These two protein chains interact to form a complex.

Sequence of protein 2:
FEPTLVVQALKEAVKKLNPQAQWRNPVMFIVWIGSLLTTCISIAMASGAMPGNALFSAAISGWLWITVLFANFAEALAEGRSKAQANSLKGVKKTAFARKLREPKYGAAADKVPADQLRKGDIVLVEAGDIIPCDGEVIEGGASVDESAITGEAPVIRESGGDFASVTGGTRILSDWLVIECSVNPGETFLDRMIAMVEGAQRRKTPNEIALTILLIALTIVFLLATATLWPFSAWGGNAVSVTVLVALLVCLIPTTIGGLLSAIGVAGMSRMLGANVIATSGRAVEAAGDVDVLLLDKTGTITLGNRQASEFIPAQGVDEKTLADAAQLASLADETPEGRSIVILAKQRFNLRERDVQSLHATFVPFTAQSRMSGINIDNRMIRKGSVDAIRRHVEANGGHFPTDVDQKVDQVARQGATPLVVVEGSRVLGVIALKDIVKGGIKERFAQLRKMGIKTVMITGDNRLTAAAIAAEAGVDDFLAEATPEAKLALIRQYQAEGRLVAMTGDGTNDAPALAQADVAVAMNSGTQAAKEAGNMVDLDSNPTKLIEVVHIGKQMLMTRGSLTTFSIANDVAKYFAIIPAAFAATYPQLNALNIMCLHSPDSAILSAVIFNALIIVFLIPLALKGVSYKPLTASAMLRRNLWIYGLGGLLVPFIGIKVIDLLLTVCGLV

Interface contacts:
Residue A638 in protein 2 is in contact with residue I398 in protein 1 (closest heavy-atom distance 3.2 Å).
Residue W237 in protein 2 contacts residue R442 in protein 1 (closest heavy-atom distance 3.6 Å).
Residue A227 in protein 2 contacts residue L429 in protein 1 (closest heavy-atom distance 3.6 Å).
Residue V223 in protein 2 contacts residue L422 in protein 1 (closest heavy-atom distance 3.6 Å).
Residue L226 in protein 2 interacts with residue L429 in protein 1 (closest heavy-atom distance 3.4 Å).
Residue N645 in protein 2 is in contact with residue M397 in protein 1 (closest heavy-atom distance 3.6 Å).
Residue M562 in protein 2 is in contact with residue I398 in protein 1 (closest heavy-atom distance 3.2 Å).
Residue A638 in protein 2 interacts with residue T519 in protein 1 (closest heavy-atom distance 3.3 Å).
Residue D294 in protein 2 interacts with residue S516 in protein 1 (closest heavy-atom distance 3.4 Å).
Residue F224 in protein 2 contacts residue L541 in protein 1 (closest heavy-atom distance 3.6 Å).
Residue F234 in protein 2 is in contact with residue A433 in protein 1 (closest heavy-atom distance 3.6 Å).
Residue F587 in protein 2 contacts residue L549 in protein 1 (closest heavy-atom distance 3.7 Å).
Residue A212 in protein 2 interacts with residue F392 in protein 1 (closest heavy-atom distance 3.4 Å).
Residue R503 in protein 2 is in contact with residue A515 in protein 1 (closest heavy-atom distance 3.6 Å).
Residue F234 in protein 2 interacts with residue A432 in protein 1 (closest heavy-atom distance 3.5 Å).
Residue T230 in protein 2 interacts with residue L429 in protein 1 (closest heavy-atom distance 3.3 Å).
Residue E501 in protein 2 is in contact with residue A514 in protein 1 (closest heavy-atom distance 3.4 Å).
Residue R643 in protein 2 is in contact with residue L526 in protein 1 (closest heavy-atom distance 3.7 Å).
Residue W237 in protein 2 contacts residue M445 in protein 1 (closest heavy-atom distance 3.6 Å).
Residue D292 in protein 2 contacts residue R400 in protein 1 (closest heavy-atom distance 3.0 Å).
Residue Q593 in protein 2 interacts with residue L556 in protein 1 (closest heavy-atom distance 3.2 Å).
Residue G565 in protein 2 is in contact with residue M397 in protein 1 (closest heavy-atom distance 3.6 Å).
Residue L226 in protein 2 interacts with residue M430 in protein 1 (closest heavy-atom distance 3.7 Å).
Residue F234 in protein 2 is in contact with residue L549 in protein 1 (closest heavy-atom distance 3.7 Å).
Residue D292 in protein 2 is in contact with residue T401 in protein 1 (closest heavy-atom distance 3.0 Å).
Residue T230 in protein 2 is in contact with residue A433 in protein 1 (closest heavy-atom distance 3.7 Å).
Residue F234 in protein 2 contacts residue F453 in protein 1 (closest heavy-atom distance 3.4 Å).
Residue V223 in protein 2 is in contact with residue T542 in protein 1 (closest heavy-atom distance 3.3 Å).
Residue L216 in protein 2 is in contact with residue I393 in protein 1 (closest heavy-atom distance 3.7 Å).
Residue A638 in protein 2 interacts with residue S517 in protein 1 (closest heavy-atom distance 3.4 Å).
Residue I215 in protein 2 contacts residue K415 in protein 1 (closest heavy-atom distance 3.5 Å).
Residue W237 in protein 2 contacts residue G449 in protein 1 (closest heavy-atom distance 3.1 Å).
Residue V293 in protein 2 interacts with residue R400 in protein 1 (closest heavy-atom distance 3.7 Å).
Residue L216 in protein 2 contacts residue F392 in protein 1 (closest heavy-atom distance 3.5 Å).
Residue L231 in protein 2 contacts residue L549 in protein 1 (closest heavy-atom distance 3.7 Å).
Residue I215 in protein 2 is in contact with residue V411 in protein 1 (closest heavy-atom distance 3.6 Å).
Residue K558 in protein 2 is in contact with residue R400 in protein 1 (closest heavy-atom distance 3.7 Å).
Residue G565 in protein 2 contacts residue L396 in protein 1 (closest heavy-atom distance 3.4 Å).
Residue D294 in protein 2 interacts with residue S517 in protein 1 (closest heavy-atom distance 2.7 Å).
Residue D294 in protein 2 interacts with residue G518 in protein 1 (closest heavy-atom distance 3.8 Å).
Residue Q593 in protein 2 contacts residue A553 in protein 1 (closest heavy-atom distance 3.3 Å).
Residue P233 in protein 2 interacts with residue M437 in protein 1 (closest heavy-atom distance 3.6 Å).
Residue T569 in protein 2 contacts residue M397 in protein 1 (closest heavy-atom distance 3.6 Å).
Residue L226 in protein 2 contacts residue T426 in protein 1 (closest heavy-atom distance 3.6 Å).
Residue Q593 in protein 2 interacts with residue S557 in protein 1 (closest heavy-atom distance 3.6 Å).
Residue I583 in protein 2 is in contact with residue A548 in protein 1 (closest heavy-atom distance 3.8 Å).
Residue N209 in protein 2 contacts residue L396 in protein 1 (closest heavy-atom distance 3.5 Å).
Residue L594 in protein 2 interacts with residue A548 in protein 1 (closest heavy-atom distance 3.7 Å).
Residue L231 in protein 2 is in contact with residue P545 in protein 1 (closest heavy-atom distance 3.6 Å).
Residue L213 in protein 2 is in contact with residue L396 in protein 1 (closest heavy-atom distance 3.7 Å).
Residue D294 in protein 2 is in contact with residue R400 in protein 1 (closest heavy-atom distance 3.1 Å).
Residue I211 in protein 2 contacts residue V411 in protein 1 (closest heavy-atom distance 3.7 Å).
Residue L561 in protein 2 is in contact with residue G399 in protein 1 (closest heavy-atom distance 3.2 Å).
Residue G502 in protein 2 contacts residue S516 in protein 1 (closest heavy-atom distance 3.4 Å).
Residue L642 in protein 2 contacts residue M397 in protein 1 (closest heavy-atom distance 3.6 Å).
Residue L642 in protein 2 contacts residue I398 in protein 1 (closest heavy-atom distance 3.6 Å).
Residue Y579 in protein 2 is in contact with residue L541 in protein 1 (closest heavy-atom distance 2.9 Å).
Residue Y591 in protein 2 is in contact with residue P450 in protein 1 (closest heavy-atom distance 3.5 Å).
Residue A227 in protein 2 contacts residue P545 in protein 1 (closest heavy-atom distance 3.7 Å).
Residue W237 in protein 2 interacts with residue M436 in protein 1 (closest heavy-atom distance 3.6 Å).

Sequence of protein 1:
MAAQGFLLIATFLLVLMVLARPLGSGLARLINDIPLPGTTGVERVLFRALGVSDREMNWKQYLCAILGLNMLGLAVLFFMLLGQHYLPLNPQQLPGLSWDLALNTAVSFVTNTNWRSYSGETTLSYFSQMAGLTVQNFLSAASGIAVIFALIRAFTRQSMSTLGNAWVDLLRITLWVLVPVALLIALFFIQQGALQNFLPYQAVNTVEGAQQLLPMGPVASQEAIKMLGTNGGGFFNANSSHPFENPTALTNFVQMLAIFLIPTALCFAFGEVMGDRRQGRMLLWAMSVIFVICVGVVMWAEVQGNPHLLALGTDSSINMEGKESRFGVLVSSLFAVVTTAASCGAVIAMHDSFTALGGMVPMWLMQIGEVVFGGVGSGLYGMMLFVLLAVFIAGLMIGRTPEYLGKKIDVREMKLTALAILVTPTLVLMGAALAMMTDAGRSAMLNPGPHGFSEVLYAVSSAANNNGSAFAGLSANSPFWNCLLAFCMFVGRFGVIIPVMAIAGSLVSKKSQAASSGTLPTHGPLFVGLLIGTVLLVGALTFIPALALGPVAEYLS